Sequence of protein 1:
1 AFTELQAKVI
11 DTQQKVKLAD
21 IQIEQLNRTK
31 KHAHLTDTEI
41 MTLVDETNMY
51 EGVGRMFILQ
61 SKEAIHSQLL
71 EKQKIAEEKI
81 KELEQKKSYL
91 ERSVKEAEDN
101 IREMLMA

This data describes a binding interaction between two proteins.

Sequence of protein 2:
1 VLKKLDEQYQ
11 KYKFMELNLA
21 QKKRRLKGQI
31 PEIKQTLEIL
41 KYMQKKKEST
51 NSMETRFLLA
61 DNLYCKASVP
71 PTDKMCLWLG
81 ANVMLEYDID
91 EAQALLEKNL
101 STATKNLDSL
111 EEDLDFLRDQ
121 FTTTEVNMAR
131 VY

Residue-level contacts at the interface:
Residue L58 in protein 2 interacts with residue M56 in protein 1 (closest heavy-atom distance 4.2 Å).
Residue L59 in protein 2 contacts residue R55 in protein 1 (closest heavy-atom distance 3.7 Å).
Residue L59 in protein 2 is in contact with residue G54 in protein 1 (closest heavy-atom distance 3.4 Å).
Residue L58 in protein 2 interacts with residue R55 in protein 1 (closest heavy-atom distance 4.3 Å).
Residue L59 in protein 2 is in contact with residue M56 in protein 1 (closest heavy-atom distance 3.8 Å).